Contacts between the two chains:
Residue D145 in chain A interacts with residue R42 in chain B (closest heavy-atom distance 4.3 Å).
Residue G144 in chain A interacts with residue R42 in chain B (closest heavy-atom distance 2.7 Å).
Residue L142 in chain A interacts with residue Y34 in chain B (closest heavy-atom distance 4.8 Å).
Residue A141 in chain A is in contact with residue D40 in chain B (closest heavy-atom distance 4.1 Å).
Residue R143 in chain A contacts residue K45 in chain B (closest heavy-atom distance 4.2 Å).
Residue R143 in chain A interacts with residue Y44 in chain B (closest heavy-atom distance 4.7 Å).
Residue G144 in chain A is in contact with residue Y44 in chain B (closest heavy-atom distance 3.3 Å).
Residue R143 in chain A interacts with residue R42 in chain B (closest heavy-atom distance 4.7 Å).
Residue R143 in chain A contacts residue L46 in chain B (closest heavy-atom distance 4.0 Å).
Residue A141 in chain A contacts residue K45 in chain B (closest heavy-atom distance 4.4 Å).
Residue D145 in chain A interacts with residue K45 in chain B (closest heavy-atom distance 4.8 Å).
Residue G144 in chain A is in contact with residue K45 in chain B (closest heavy-atom distance 3.9 Å).
Residue D145 in chain A interacts with residue R43 in chain B (closest heavy-atom distance 4.9 Å).
Residue G144 in chain A interacts with residue L46 in chain B (closest heavy-atom distance 3.5 Å).
Residue L142 in chain A is in contact with residue R42 in chain B (closest heavy-atom distance 3.0 Å).
Residue D145 in chain A interacts with residue Y44 in chain B (closest heavy-atom distance 2.9 Å).
Residue L142 in chain A is in contact with residue D40 in chain B (closest heavy-atom distance 3.5 Å).

This data describes a binding interaction between two proteins.

Sequence of chain B:
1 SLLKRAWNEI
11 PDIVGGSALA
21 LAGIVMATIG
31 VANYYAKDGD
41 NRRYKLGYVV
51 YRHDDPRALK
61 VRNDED

Sequence of chain A:
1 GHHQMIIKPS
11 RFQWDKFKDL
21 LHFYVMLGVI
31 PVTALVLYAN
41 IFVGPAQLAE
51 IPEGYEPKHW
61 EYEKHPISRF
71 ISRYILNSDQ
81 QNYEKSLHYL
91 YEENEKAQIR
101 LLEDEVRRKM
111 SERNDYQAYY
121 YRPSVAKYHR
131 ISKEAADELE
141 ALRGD